Sequence of protein 1:
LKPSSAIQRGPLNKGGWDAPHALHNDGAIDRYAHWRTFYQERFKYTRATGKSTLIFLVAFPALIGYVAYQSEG

Sequence of protein 2:
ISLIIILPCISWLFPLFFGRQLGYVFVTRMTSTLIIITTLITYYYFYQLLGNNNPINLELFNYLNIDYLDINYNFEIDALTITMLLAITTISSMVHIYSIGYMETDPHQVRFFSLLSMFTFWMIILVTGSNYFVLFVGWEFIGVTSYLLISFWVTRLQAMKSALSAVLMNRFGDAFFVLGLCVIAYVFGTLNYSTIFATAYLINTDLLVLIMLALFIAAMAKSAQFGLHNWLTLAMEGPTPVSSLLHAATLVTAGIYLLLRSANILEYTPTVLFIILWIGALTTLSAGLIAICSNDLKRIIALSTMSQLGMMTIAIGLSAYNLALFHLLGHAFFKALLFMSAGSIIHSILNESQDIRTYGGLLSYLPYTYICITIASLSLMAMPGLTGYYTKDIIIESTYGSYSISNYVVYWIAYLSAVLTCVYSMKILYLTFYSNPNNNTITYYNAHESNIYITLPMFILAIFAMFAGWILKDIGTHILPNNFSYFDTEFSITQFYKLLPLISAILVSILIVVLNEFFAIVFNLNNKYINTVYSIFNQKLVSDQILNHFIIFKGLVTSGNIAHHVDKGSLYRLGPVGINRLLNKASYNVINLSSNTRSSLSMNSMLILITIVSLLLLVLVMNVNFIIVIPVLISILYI

The following describes two proteins that form a bound complex.

Contacts between the two chains:
Residue H578 in protein 2 is in contact with residue A51 in protein 1 (closest heavy-atom distance 3.3 Å).
Residue H577 in protein 2 is in contact with residue Y42 in protein 1 (closest heavy-atom distance 3.8 Å).
Residue V579 in protein 2 contacts residue I58 in protein 1 (closest heavy-atom distance 3.7 Å).
Residue H578 in protein 2 contacts residue R50 in protein 1 (closest heavy-atom distance 4.6 Å).
Residue V579 in protein 2 contacts residue K54 in protein 1 (closest heavy-atom distance 3.4 Å).
Residue L584 in protein 2 is in contact with residue Y42 in protein 1 (closest heavy-atom distance 4.4 Å).
Residue I575 in protein 2 interacts with residue K54 in protein 1 (closest heavy-atom distance 3.8 Å).
Residue V579 in protein 2 interacts with residue S55 in protein 1 (closest heavy-atom distance 4.2 Å).
Residue H577 in protein 2 interacts with residue R39 in protein 1 (closest heavy-atom distance 3.5 Å).
Residue Y585 in protein 2 contacts residue R45 in protein 1 (closest heavy-atom distance 4.6 Å).
Residue H578 in protein 2 is in contact with residue K54 in protein 1 (closest heavy-atom distance 3.5 Å).
Residue K581 in protein 2 is in contact with residue Y42 in protein 1 (closest heavy-atom distance 3.6 Å).
Residue K581 in protein 2 is in contact with residue R45 in protein 1 (closest heavy-atom distance 4.6 Å).